This data describes a binding interaction between two proteins.

Sequence of protein 2:
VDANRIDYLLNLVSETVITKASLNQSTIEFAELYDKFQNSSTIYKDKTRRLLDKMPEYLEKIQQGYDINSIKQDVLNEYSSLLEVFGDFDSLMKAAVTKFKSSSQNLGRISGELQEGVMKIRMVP

Sequence of protein 1:
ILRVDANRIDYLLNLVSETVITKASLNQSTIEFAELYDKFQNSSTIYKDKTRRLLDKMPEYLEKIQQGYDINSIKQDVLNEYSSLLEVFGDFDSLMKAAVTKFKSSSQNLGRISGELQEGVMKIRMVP

Interface contacts:
Residue F90 in protein 1 contacts residue Y48 in protein 2 (closest heavy-atom distance 3.7 Å).
Residue S115 in protein 1 contacts residue K24 in protein 2 (closest heavy-atom distance 3.6 Å).
Residue F104 in protein 1 interacts with residue T31 in protein 2 (closest heavy-atom distance 3.5 Å).
Residue Y83 in protein 1 contacts residue R53 in protein 2 (closest heavy-atom distance 3.4 Å).
Residue M59 in protein 1 contacts residue L55 in protein 2 (closest heavy-atom distance 3.6 Å).
Residue T52 in protein 1 contacts residue L87 in protein 2 (closest heavy-atom distance 3.7 Å).
Residue V122 in protein 1 interacts with residue L14 in protein 2 (closest heavy-atom distance 3.6 Å).
Residue P60 in protein 1 is in contact with residue I72 in protein 2 (closest heavy-atom distance 3.5 Å).
Residue D11 in protein 1 is in contact with residue R126 in protein 2 (closest heavy-atom distance 3.0 Å).
Residue F104 in protein 1 interacts with residue S30 in protein 2 (closest heavy-atom distance 3.6 Å).
Residue T31 in protein 1 interacts with residue F104 in protein 2 (closest heavy-atom distance 3.5 Å).
Residue L111 in protein 1 interacts with residue L27 in protein 2 (closest heavy-atom distance 3.6 Å).
Residue Q42 in protein 1 interacts with residue D94 in protein 2 (closest heavy-atom distance 3.3 Å).
Residue D94 in protein 1 is in contact with residue Q42 in protein 2 (closest heavy-atom distance 3.2 Å).
Residue K24 in protein 1 interacts with residue Q109 in protein 2 (closest heavy-atom distance 3.7 Å).
Residue I2 in protein 1 interacts with residue A7 in protein 2 (closest heavy-atom distance 3.5 Å).
Residue K24 in protein 1 contacts residue S108 in protein 2 (closest heavy-atom distance 3.6 Å).
Residue K98 in protein 1 contacts residue Y38 in protein 2 (closest heavy-atom distance 3.7 Å).
Residue R126 in protein 1 is in contact with residue I10 in protein 2 (closest heavy-atom distance 3.5 Å).
Residue L80 in protein 1 interacts with residue L56 in protein 2 (closest heavy-atom distance 3.6 Å).
Residue V21 in protein 1 is in contact with residue Q119 in protein 2 (closest heavy-atom distance 3.4 Å).
Residue L63 in protein 1 contacts residue Y62 in protein 2 (closest heavy-atom distance 3.6 Å).
Residue Y48 in protein 1 is in contact with residue L86 in protein 2 (closest heavy-atom distance 2.7 Å).
Residue F90 in protein 1 is in contact with residue F90 in protein 2 (closest heavy-atom distance 3.5 Å).
Residue K24 in protein 1 contacts residue G112 in protein 2 (closest heavy-atom distance 3.4 Å).
Residue S108 in protein 1 is in contact with residue N28 in protein 2 (closest heavy-atom distance 3.6 Å).
Residue Y38 in protein 1 interacts with residue D94 in protein 2 (closest heavy-atom distance 3.3 Å).
Residue Y48 in protein 1 contacts residue Y48 in protein 2 (closest heavy-atom distance 3.6 Å).
Residue L27 in protein 1 contacts residue F104 in protein 2 (closest heavy-atom distance 3.5 Å).
Residue L87 in protein 1 contacts residue Y48 in protein 2 (closest heavy-atom distance 3.4 Å).
Residue Q119 in protein 1 is in contact with residue V21 in protein 2 (closest heavy-atom distance 3.5 Å).
Residue F104 in protein 1 is in contact with residue L27 in protein 2 (closest heavy-atom distance 3.5 Å).
Residue L27 in protein 1 interacts with residue L111 in protein 2 (closest heavy-atom distance 3.6 Å).
Residue Q67 in protein 1 is in contact with residue Q67 in protein 2 (closest heavy-atom distance 3.4 Å).
Residue D94 in protein 1 contacts residue Y38 in protein 2 (closest heavy-atom distance 3.4 Å).
Residue Q67 in protein 1 interacts with residue I66 in protein 2 (closest heavy-atom distance 3.3 Å).
Residue M123 in protein 1 is in contact with residue L14 in protein 2 (closest heavy-atom distance 3.6 Å).
Residue F41 in protein 1 contacts residue F93 in protein 2 (closest heavy-atom distance 3.6 Å).
Residue F104 in protein 1 contacts residue F104 in protein 2 (closest heavy-atom distance 3.4 Å).
Residue G112 in protein 1 is in contact with residue K24 in protein 2 (closest heavy-atom distance 3.5 Å).
Residue F34 in protein 1 interacts with residue M97 in protein 2 (closest heavy-atom distance 3.5 Å).
Residue F34 in protein 1 is in contact with residue F34 in protein 2 (closest heavy-atom distance 3.5 Å).
Residue S108 in protein 1 contacts residue T31 in protein 2 (closest heavy-atom distance 3.5 Å).
Residue L3 in protein 1 is in contact with residue V5 in protein 2 (closest heavy-atom distance 2.7 Å).
Residue L87 in protein 1 contacts residue T52 in protein 2 (closest heavy-atom distance 3.6 Å).
Residue L14 in protein 1 is in contact with residue V122 in protein 2 (closest heavy-atom distance 3.5 Å).
Residue R126 in protein 1 is in contact with residue L14 in protein 2 (closest heavy-atom distance 3.3 Å).
Residue L87 in protein 1 interacts with residue K49 in protein 2 (closest heavy-atom distance 3.3 Å).
Residue T31 in protein 1 contacts residue S108 in protein 2 (closest heavy-atom distance 3.7 Å).
Residue I2 in protein 1 interacts with residue V5 in protein 2 (closest heavy-atom distance 2.4 Å).
Residue V122 in protein 1 interacts with residue V17 in protein 2 (closest heavy-atom distance 3.7 Å).
Residue L86 in protein 1 interacts with residue Y48 in protein 2 (closest heavy-atom distance 3.3 Å).
Residue F93 in protein 1 interacts with residue F41 in protein 2 (closest heavy-atom distance 3.5 Å).
Residue Y38 in protein 1 is in contact with residue K98 in protein 2 (closest heavy-atom distance 3.6 Å).
Residue Y48 in protein 1 contacts residue V89 in protein 2 (closest heavy-atom distance 3.3 Å).
Residue N28 in protein 1 contacts residue S108 in protein 2 (closest heavy-atom distance 3.6 Å).
Residue V101 in protein 1 is in contact with residue F34 in protein 2 (closest heavy-atom distance 3.5 Å).
Residue Q119 in protein 1 is in contact with residue V17 in protein 2 (closest heavy-atom distance 3.6 Å).
Residue Y83 in protein 1 interacts with residue L56 in protein 2 (closest heavy-atom distance 3.4 Å).
Residue Y83 in protein 1 is in contact with residue T52 in protein 2 (closest heavy-atom distance 3.6 Å).